Sequence of chain B:
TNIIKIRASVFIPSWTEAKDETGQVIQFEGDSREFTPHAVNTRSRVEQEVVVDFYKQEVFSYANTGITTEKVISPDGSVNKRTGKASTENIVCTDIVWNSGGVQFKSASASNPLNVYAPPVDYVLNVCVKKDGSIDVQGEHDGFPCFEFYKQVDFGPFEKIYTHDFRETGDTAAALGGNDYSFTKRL

Sequence of chain A:
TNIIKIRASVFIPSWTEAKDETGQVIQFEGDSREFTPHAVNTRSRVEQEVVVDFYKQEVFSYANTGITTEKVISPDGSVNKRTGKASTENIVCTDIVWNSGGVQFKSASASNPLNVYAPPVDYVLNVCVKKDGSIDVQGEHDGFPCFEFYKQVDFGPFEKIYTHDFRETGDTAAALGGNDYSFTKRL

Residue-level contacts at the interface:
Residue D84 in chain A is in contact with residue E28 in chain B (closest heavy-atom distance 4.7 Å).
Residue P83 in chain A contacts residue E28 in chain B (closest heavy-atom distance 3.6 Å).
Residue E22 in chain A contacts residue E22 in chain B (closest heavy-atom distance 4.2 Å).

These two protein chains interact to form a complex.